Residue-level contacts at the interface:
Residue S200 in the first protein is in contact with residue G14 in the second protein (closest heavy-atom distance 3.8 Å).

Sequence of the first protein:
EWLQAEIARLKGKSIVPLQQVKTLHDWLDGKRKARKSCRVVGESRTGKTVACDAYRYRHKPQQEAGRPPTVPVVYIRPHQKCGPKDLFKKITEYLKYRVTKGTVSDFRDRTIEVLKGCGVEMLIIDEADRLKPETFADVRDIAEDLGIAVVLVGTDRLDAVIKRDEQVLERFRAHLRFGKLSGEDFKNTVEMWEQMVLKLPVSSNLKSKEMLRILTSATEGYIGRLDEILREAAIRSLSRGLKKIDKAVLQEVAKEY

This data describes a binding interaction between two proteins.

Sequence of the second protein:
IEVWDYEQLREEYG